This data describes a binding interaction between two proteins.

Interface contacts:
Residue Y87 in the second protein is in contact with residue D1 in the first protein (closest heavy-atom distance 4.3 Å).
Residue I83 in the second protein is in contact with residue I5 in the first protein (closest heavy-atom distance 4.5 Å).
Residue Y273 in the second protein contacts residue I2 in the first protein (closest heavy-atom distance 3.4 Å).
Residue N156 in the second protein contacts residue I4 in the first protein (closest heavy-atom distance 4.4 Å).
Residue I195 in the second protein interacts with residue I4 in the first protein (closest heavy-atom distance 4.7 Å).
Residue H272 in the second protein contacts residue D1 in the first protein (closest heavy-atom distance 3.5 Å).
Residue V80 in the second protein contacts residue G7 in the first protein (closest heavy-atom distance 3.6 Å).
Residue R84 in the second protein is in contact with residue I5 in the first protein (closest heavy-atom distance 3.9 Å).
Residue V80 in the second protein contacts residue G8 in the first protein (closest heavy-atom distance 4.0 Å).
Residue V158 in the second protein is in contact with residue I3 in the first protein (closest heavy-atom distance 4.6 Å).
Residue Y273 in the second protein is in contact with residue I4 in the first protein (closest heavy-atom distance 4.2 Å).
Residue I152 in the second protein is in contact with residue G7 in the first protein (closest heavy-atom distance 3.7 Å).
Residue Y87 in the second protein contacts residue I5 in the first protein (closest heavy-atom distance 3.6 Å).
Residue Q81 in the second protein interacts with residue G7 in the first protein (closest heavy-atom distance 4.1 Å).
Residue Q192 in the second protein interacts with residue G7 in the first protein (closest heavy-atom distance 3.3 Å).
Residue Y228 in the second protein is in contact with residue I4 in the first protein (closest heavy-atom distance 3.2 Å).
Residue Q192 in the second protein is in contact with residue G8 in the first protein (closest heavy-atom distance 4.5 Å).
Residue N156 in the second protein is in contact with residue I5 in the first protein (closest heavy-atom distance 3.5 Å).
Residue Q192 in the second protein interacts with residue I4 in the first protein (closest heavy-atom distance 3.7 Å).
Residue I189 in the second protein is in contact with residue G7 in the first protein (closest heavy-atom distance 3.6 Å).
Residue H272 in the second protein is in contact with residue I2 in the first protein (closest heavy-atom distance 3.8 Å).
Residue I151 in the second protein is in contact with residue V6 in the first protein (closest heavy-atom distance 4.5 Å).
Residue R159 in the second protein contacts residue I3 in the first protein (closest heavy-atom distance 3.3 Å).
Residue E229 in the second protein contacts residue I4 in the first protein (closest heavy-atom distance 4.8 Å).
Residue H276 in the second protein contacts residue I2 in the first protein (closest heavy-atom distance 3.6 Å).
Residue Y87 in the second protein interacts with residue I3 in the first protein (closest heavy-atom distance 4.9 Å).
Residue N156 in the second protein interacts with residue V6 in the first protein (closest heavy-atom distance 2.9 Å).
Residue R84 in the second protein is in contact with residue G8 in the first protein (closest heavy-atom distance 3.3 Å).
Residue V232 in the second protein contacts residue I4 in the first protein (closest heavy-atom distance 3.8 Å).
Residue Y235 in the second protein contacts residue I2 in the first protein (closest heavy-atom distance 3.8 Å).
Residue I118 in the second protein interacts with residue I5 in the first protein (closest heavy-atom distance 4.4 Å).
Residue Y239 in the second protein is in contact with residue I2 in the first protein (closest heavy-atom distance 4.5 Å).
Residue I199 in the second protein contacts residue I2 in the first protein (closest heavy-atom distance 3.8 Å).
Residue I152 in the second protein contacts residue V6 in the first protein (closest heavy-atom distance 3.8 Å).
Residue N196 in the second protein contacts residue I3 in the first protein (closest heavy-atom distance 4.0 Å).
Residue Q192 in the second protein is in contact with residue I5 in the first protein (closest heavy-atom distance 4.2 Å).
Residue I199 in the second protein interacts with residue I3 in the first protein (closest heavy-atom distance 4.4 Å).
Residue Q192 in the second protein is in contact with residue V6 in the first protein (closest heavy-atom distance 3.4 Å).
Residue V232 in the second protein contacts residue I2 in the first protein (closest heavy-atom distance 4.1 Å).
Residue N196 in the second protein interacts with residue I4 in the first protein (closest heavy-atom distance 3.1 Å).
Residue V80 in the second protein is in contact with residue I5 in the first protein (closest heavy-atom distance 4.4 Å).
Residue G155 in the second protein interacts with residue V6 in the first protein (closest heavy-atom distance 3.9 Å).
Residue T121 in the second protein is in contact with residue I3 in the first protein (closest heavy-atom distance 3.9 Å).
Residue Q81 in the second protein contacts residue G8 in the first protein (closest heavy-atom distance 4.8 Å).
Residue I189 in the second protein contacts residue V6 in the first protein (closest heavy-atom distance 3.9 Å).
Residue Y148 in the second protein contacts residue G7 in the first protein (closest heavy-atom distance 4.0 Å).
Residue N196 in the second protein contacts residue V6 in the first protein (closest heavy-atom distance 3.7 Å).
Residue R159 in the second protein interacts with residue D1 in the first protein (closest heavy-atom distance 2.7 Å).
Residue V80 in the second protein contacts residue V6 in the first protein (closest heavy-atom distance 3.5 Å).
Residue T121 in the second protein interacts with residue D1 in the first protein (closest heavy-atom distance 4.0 Å).
Residue L193 in the second protein is in contact with residue V6 in the first protein (closest heavy-atom distance 4.1 Å).

Sequence of the second protein:
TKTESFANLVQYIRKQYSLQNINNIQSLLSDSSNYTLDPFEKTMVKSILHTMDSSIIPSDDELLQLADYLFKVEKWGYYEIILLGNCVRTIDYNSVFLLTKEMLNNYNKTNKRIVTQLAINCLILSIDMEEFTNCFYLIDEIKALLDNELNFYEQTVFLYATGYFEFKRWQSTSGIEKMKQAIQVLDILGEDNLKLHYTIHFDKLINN

Sequence of the first protein:
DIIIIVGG